Contacts between the two chains:
Residue Q31 in the second protein interacts with residue R27 in the first protein (closest heavy-atom distance 2.7 Å).
Residue R47 in the second protein interacts with residue E20 in the first protein (closest heavy-atom distance 3.3 Å).
Residue L42 in the second protein interacts with residue L24 in the first protein (closest heavy-atom distance 4.0 Å).
Residue Y46 in the second protein contacts residue E20 in the first protein (closest heavy-atom distance 4.5 Å).
Residue S35 in the second protein contacts residue R27 in the first protein (closest heavy-atom distance 2.9 Å).
Residue R28 in the second protein is in contact with residue R36 in the first protein (closest heavy-atom distance 3.8 Å).
Residue E20 in the second protein interacts with residue M48 in the first protein (closest heavy-atom distance 2.9 Å).
Residue L43 in the second protein contacts residue P16 in the first protein (closest heavy-atom distance 3.7 Å).
Residue C56 in the second protein contacts residue C56 in the first protein (closest heavy-atom distance 4.0 Å).
Residue L24 in the second protein contacts residue S35 in the first protein (closest heavy-atom distance 4.0 Å).
Residue E14 in the second protein is in contact with residue G45 in the first protein (closest heavy-atom distance 3.9 Å).
Residue K64 in the second protein interacts with residue E14 in the first protein (closest heavy-atom distance 4.5 Å).
Residue P15 in the second protein contacts residue L42 in the first protein (closest heavy-atom distance 4.8 Å).
Residue V23 in the second protein is in contact with residue I59 in the first protein (closest heavy-atom distance 3.6 Å).
Residue E20 in the second protein is in contact with residue Y46 in the first protein (closest heavy-atom distance 3.9 Å).
Residue C56 in the second protein is in contact with residue G57 in the first protein (closest heavy-atom distance 4.2 Å).
Residue L42 in the second protein is in contact with residue E20 in the first protein (closest heavy-atom distance 4.0 Å).
Residue L42 in the second protein contacts residue P16 in the first protein (closest heavy-atom distance 4.2 Å).
Residue E14 in the second protein is in contact with residue L43 in the first protein (closest heavy-atom distance 5.0 Å).
Residue M48 in the second protein contacts residue L24 in the first protein (closest heavy-atom distance 4.4 Å).
Residue R27 in the second protein contacts residue T58 in the first protein (closest heavy-atom distance 4.4 Å).
Residue R28 in the second protein is in contact with residue S35 in the first protein (closest heavy-atom distance 3.7 Å).
Residue M48 in the second protein is in contact with residue E20 in the first protein (closest heavy-atom distance 2.6 Å).
Residue S12 in the second protein is in contact with residue K64 in the first protein (closest heavy-atom distance 4.9 Å).
Residue S35 in the second protein is in contact with residue R28 in the first protein (closest heavy-atom distance 3.9 Å).
Residue S35 in the second protein contacts residue L24 in the first protein (closest heavy-atom distance 3.9 Å).
Residue I59 in the second protein interacts with residue R27 in the first protein (closest heavy-atom distance 4.3 Å).
Residue E20 in the second protein is in contact with residue L42 in the first protein (closest heavy-atom distance 3.9 Å).
Residue W13 in the second protein interacts with residue G45 in the first protein (closest heavy-atom distance 3.6 Å).
Residue I59 in the second protein is in contact with residue V23 in the first protein (closest heavy-atom distance 3.5 Å).
Residue L43 in the second protein is in contact with residue E14 in the first protein (closest heavy-atom distance 4.8 Å).
Residue M48 in the second protein interacts with residue V23 in the first protein (closest heavy-atom distance 3.3 Å).
Residue M38 in the second protein contacts residue L24 in the first protein (closest heavy-atom distance 3.9 Å).
Residue G57 in the second protein contacts residue C56 in the first protein (closest heavy-atom distance 4.1 Å).
Residue R36 in the second protein is in contact with residue R28 in the first protein (closest heavy-atom distance 4.6 Å).
Residue R27 in the second protein is in contact with residue I59 in the first protein (closest heavy-atom distance 4.3 Å).
Residue R27 in the second protein interacts with residue I34 in the first protein (closest heavy-atom distance 3.5 Å).
Residue L24 in the second protein is in contact with residue G39 in the first protein (closest heavy-atom distance 3.6 Å).
Residue M38 in the second protein interacts with residue R27 in the first protein (closest heavy-atom distance 3.7 Å).
Residue R27 in the second protein contacts residue S35 in the first protein (closest heavy-atom distance 2.9 Å).
Residue R28 in the second protein is in contact with residue D32 in the first protein (closest heavy-atom distance 4.6 Å).
Residue Q31 in the second protein contacts residue Q31 in the first protein (closest heavy-atom distance 3.1 Å).
Residue W13 in the second protein is in contact with residue R44 in the first protein (closest heavy-atom distance 3.5 Å).
Residue L24 in the second protein interacts with residue M38 in the first protein (closest heavy-atom distance 3.8 Å).
Residue W13 in the second protein interacts with residue L43 in the first protein (closest heavy-atom distance 2.9 Å).
Residue I34 in the second protein contacts residue R27 in the first protein (closest heavy-atom distance 3.5 Å).
Residue P16 in the second protein is in contact with residue L42 in the first protein (closest heavy-atom distance 3.5 Å).
Residue L24 in the second protein interacts with residue L42 in the first protein (closest heavy-atom distance 4.1 Å).
Residue P16 in the second protein is in contact with residue L43 in the first protein (closest heavy-atom distance 4.1 Å).
Residue R27 in the second protein contacts residue Q31 in the first protein (closest heavy-atom distance 2.6 Å).
Residue G45 in the second protein contacts residue W13 in the first protein (closest heavy-atom distance 4.7 Å).
Residue R27 in the second protein interacts with residue M38 in the first protein (closest heavy-atom distance 3.7 Å).
Residue T58 in the second protein is in contact with residue R27 in the first protein (closest heavy-atom distance 4.5 Å).
Residue K64 in the second protein interacts with residue W13 in the first protein (closest heavy-atom distance 3.4 Å).
Residue G39 in the second protein interacts with residue L24 in the first protein (closest heavy-atom distance 3.4 Å).
Residue L43 in the second protein is in contact with residue W13 in the first protein (closest heavy-atom distance 3.1 Å).
Residue L24 in the second protein contacts residue M48 in the first protein (closest heavy-atom distance 4.2 Å).
Residue E20 in the second protein interacts with residue R47 in the first protein (closest heavy-atom distance 3.5 Å).
Residue L42 in the second protein contacts residue E14 in the first protein (closest heavy-atom distance 4.7 Å).
Residue V23 in the second protein contacts residue M48 in the first protein (closest heavy-atom distance 3.2 Å).

Sequence of the second protein:
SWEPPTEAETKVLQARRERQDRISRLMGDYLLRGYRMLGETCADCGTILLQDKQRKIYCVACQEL

These two protein chains interact to form a complex.

Sequence of the first protein:
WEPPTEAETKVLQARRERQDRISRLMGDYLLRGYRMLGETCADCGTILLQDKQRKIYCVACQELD